Residue-level contacts at the interface:
Residue D73 in the second protein interacts with residue G53 in the first protein (closest heavy-atom distance 4.7 Å).
Residue D73 in the second protein interacts with residue R54 in the first protein (closest heavy-atom distance 4.4 Å).
Residue R72 in the second protein interacts with residue R54 in the first protein (closest heavy-atom distance 3.1 Å).
Residue R72 in the second protein contacts residue K48 in the first protein (closest heavy-atom distance 3.2 Å).
Residue K75 in the second protein is in contact with residue D58 in the first protein (closest heavy-atom distance 3.2 Å).
Residue R72 in the second protein interacts with residue E51 in the first protein (closest heavy-atom distance 4.5 Å).
Residue R72 in the second protein interacts with residue D58 in the first protein (closest heavy-atom distance 4.8 Å).
Residue N69 in the second protein contacts residue D52 in the first protein (closest heavy-atom distance 3.8 Å).
Residue N69 in the second protein is in contact with residue E51 in the first protein (closest heavy-atom distance 3.9 Å).

Sequence of the first protein:
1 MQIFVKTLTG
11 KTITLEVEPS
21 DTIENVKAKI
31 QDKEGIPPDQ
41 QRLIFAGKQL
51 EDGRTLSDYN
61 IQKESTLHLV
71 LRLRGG

Sequence of the second protein:
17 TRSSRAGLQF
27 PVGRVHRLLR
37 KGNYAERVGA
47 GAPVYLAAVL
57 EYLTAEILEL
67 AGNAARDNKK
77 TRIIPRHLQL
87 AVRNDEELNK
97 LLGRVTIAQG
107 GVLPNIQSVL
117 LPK

This data describes a binding interaction between two proteins.